The following describes two proteins that form a bound complex.

Sequence of the second protein:
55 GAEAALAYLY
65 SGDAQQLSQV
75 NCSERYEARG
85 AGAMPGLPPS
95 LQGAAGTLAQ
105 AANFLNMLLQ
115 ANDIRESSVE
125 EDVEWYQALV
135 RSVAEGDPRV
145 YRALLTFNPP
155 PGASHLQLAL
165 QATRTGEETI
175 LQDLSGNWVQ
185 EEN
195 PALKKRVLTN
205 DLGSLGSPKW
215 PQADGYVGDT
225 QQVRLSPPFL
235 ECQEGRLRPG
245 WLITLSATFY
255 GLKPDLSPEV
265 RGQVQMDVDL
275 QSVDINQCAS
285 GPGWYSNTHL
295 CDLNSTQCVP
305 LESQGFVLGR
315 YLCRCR

Residue-level contacts at the interface:
Residue W129 in the second protein is in contact with residue R119 in the first protein (closest heavy-atom distance 3.1 Å).
Residue V221 in the second protein contacts residue E139 in the first protein (closest heavy-atom distance 3.0 Å).
Residue N204 in the second protein contacts residue R135 in the first protein (closest heavy-atom distance 3.1 Å).
Residue S211 in the second protein contacts residue V127 in the first protein (closest heavy-atom distance 3.2 Å).
Residue N204 in the second protein interacts with residue E172 in the first protein (closest heavy-atom distance 2.6 Å).
Residue G207 in the second protein contacts residue D177 in the first protein (closest heavy-atom distance 3.5 Å).
Residue L175 in the second protein is in contact with residue G207 in the first protein (closest heavy-atom distance 3.4 Å).
Residue A105 in the second protein is in contact with residue Q104 in the first protein (closest heavy-atom distance 3.7 Å).
Residue I174 in the second protein interacts with residue N204 in the first protein (closest heavy-atom distance 3.6 Å).
Residue R200 in the second protein contacts residue E171 in the first protein (closest heavy-atom distance 3.2 Å).
Residue L202 in the second protein interacts with residue T173 in the first protein (closest heavy-atom distance 3.5 Å).
Residue N116 in the second protein is in contact with residue E128 in the first protein (closest heavy-atom distance 3.0 Å).
Residue Q104 in the second protein contacts residue S136 in the first protein (closest heavy-atom distance 2.9 Å).
Residue Q104 in the second protein contacts residue T101 in the first protein (closest heavy-atom distance 3.0 Å).
Residue Q176 in the second protein is in contact with residue G207 in the first protein (closest heavy-atom distance 3.6 Å).
Residue W129 in the second protein interacts with residue W129 in the first protein (closest heavy-atom distance 3.6 Å).
Residue Q131 in the second protein is in contact with residue P212 in the first protein (closest heavy-atom distance 3.4 Å).
Residue E139 in the second protein contacts residue V201 in the first protein (closest heavy-atom distance 3.2 Å).
Residue T173 in the second protein is in contact with residue N204 in the first protein (closest heavy-atom distance 3.0 Å).
Residue E171 in the second protein interacts with residue L202 in the first protein (closest heavy-atom distance 3.2 Å).
Residue D205 in the second protein interacts with residue L175 in the first protein (closest heavy-atom distance 3.0 Å).
Residue F108 in the second protein contacts residue F108 in the first protein (closest heavy-atom distance 3.3 Å).
Residue D177 in the second protein contacts residue G207 in the first protein (closest heavy-atom distance 3.5 Å).
Residue L175 in the second protein is in contact with residue L206 in the first protein (closest heavy-atom distance 3.6 Å).
Residue T101 in the second protein interacts with residue Q104 in the first protein (closest heavy-atom distance 3.0 Å).
Residue R135 in the second protein interacts with residue T203 in the first protein (closest heavy-atom distance 3.2 Å).
Residue M111 in the second protein contacts residue R135 in the first protein (closest heavy-atom distance 3.5 Å).
Residue N204 in the second protein is in contact with residue I174 in the first protein (closest heavy-atom distance 3.7 Å).
Residue W129 in the second protein contacts residue D126 in the first protein (closest heavy-atom distance 3.7 Å).
Residue R135 in the second protein contacts residue N204 in the first protein (closest heavy-atom distance 3.1 Å).
Residue E172 in the second protein is in contact with residue N204 in the first protein (closest heavy-atom distance 2.6 Å).
Residue D126 in the second protein contacts residue W129 in the first protein (closest heavy-atom distance 3.7 Å).
Residue G207 in the second protein is in contact with residue L175 in the first protein (closest heavy-atom distance 3.3 Å).
Residue E128 in the second protein contacts residue R119 in the first protein (closest heavy-atom distance 3.3 Å).
Residue Q104 in the second protein contacts residue Q104 in the first protein (closest heavy-atom distance 2.6 Å).
Residue W129 in the second protein is in contact with residue F108 in the first protein (closest heavy-atom distance 3.6 Å).
Residue T173 in the second protein interacts with residue L202 in the first protein (closest heavy-atom distance 3.4 Å).
Residue L206 in the second protein contacts residue L175 in the first protein (closest heavy-atom distance 3.7 Å).
Residue D177 in the second protein interacts with residue L209 in the first protein (closest heavy-atom distance 3.5 Å).
Residue G207 in the second protein contacts residue Q176 in the first protein (closest heavy-atom distance 3.7 Å).
Residue R135 in the second protein interacts with residue M111 in the first protein (closest heavy-atom distance 3.4 Å).
Residue E171 in the second protein is in contact with residue R200 in the first protein (closest heavy-atom distance 3.1 Å).
Residue E139 in the second protein interacts with residue V221 in the first protein (closest heavy-atom distance 3.0 Å).
Residue L209 in the second protein contacts residue D177 in the first protein (closest heavy-atom distance 3.5 Å).
Residue R119 in the second protein contacts residue E128 in the first protein (closest heavy-atom distance 3.4 Å).
Residue P212 in the second protein is in contact with residue Q131 in the first protein (closest heavy-atom distance 3.4 Å).
Residue N204 in the second protein interacts with residue T173 in the first protein (closest heavy-atom distance 3.0 Å).
Residue V127 in the second protein is in contact with residue S211 in the first protein (closest heavy-atom distance 3.2 Å).
Residue T203 in the second protein interacts with residue R135 in the first protein (closest heavy-atom distance 3.3 Å).
Residue N204 in the second protein interacts with residue L175 in the first protein (closest heavy-atom distance 3.3 Å).
Residue S136 in the second protein contacts residue Q104 in the first protein (closest heavy-atom distance 2.9 Å).
Residue E128 in the second protein is in contact with residue N116 in the first protein (closest heavy-atom distance 3.0 Å).
Residue L202 in the second protein interacts with residue E171 in the first protein (closest heavy-atom distance 3.3 Å).
Residue V201 in the second protein contacts residue E139 in the first protein (closest heavy-atom distance 3.2 Å).
Residue L175 in the second protein is in contact with residue N204 in the first protein (closest heavy-atom distance 3.2 Å).
Residue F108 in the second protein is in contact with residue W129 in the first protein (closest heavy-atom distance 3.5 Å).
Residue L175 in the second protein contacts residue D205 in the first protein (closest heavy-atom distance 3.0 Å).
Residue W129 in the second protein contacts residue L112 in the first protein (closest heavy-atom distance 3.5 Å).
Residue R119 in the second protein interacts with residue W129 in the first protein (closest heavy-atom distance 3.1 Å).
Residue L112 in the second protein is in contact with residue W129 in the first protein (closest heavy-atom distance 3.4 Å).

Sequence of the first protein:
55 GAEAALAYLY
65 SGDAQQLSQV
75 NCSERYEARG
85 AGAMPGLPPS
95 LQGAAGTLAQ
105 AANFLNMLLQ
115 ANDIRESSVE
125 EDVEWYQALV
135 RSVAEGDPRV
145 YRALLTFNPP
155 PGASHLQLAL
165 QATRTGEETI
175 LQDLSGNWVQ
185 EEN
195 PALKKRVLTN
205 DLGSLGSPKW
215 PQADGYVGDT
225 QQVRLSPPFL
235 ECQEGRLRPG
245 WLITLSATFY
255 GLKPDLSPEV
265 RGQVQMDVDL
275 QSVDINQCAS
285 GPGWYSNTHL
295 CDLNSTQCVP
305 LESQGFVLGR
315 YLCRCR